Sequence of chain A:
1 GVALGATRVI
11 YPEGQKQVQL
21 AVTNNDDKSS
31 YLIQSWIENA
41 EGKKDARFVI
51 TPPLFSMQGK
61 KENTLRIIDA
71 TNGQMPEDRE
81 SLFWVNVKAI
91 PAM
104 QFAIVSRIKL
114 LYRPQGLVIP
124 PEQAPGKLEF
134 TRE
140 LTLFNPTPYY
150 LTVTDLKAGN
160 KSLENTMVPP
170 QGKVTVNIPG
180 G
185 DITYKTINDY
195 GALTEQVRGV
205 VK

Sequence of chain B:
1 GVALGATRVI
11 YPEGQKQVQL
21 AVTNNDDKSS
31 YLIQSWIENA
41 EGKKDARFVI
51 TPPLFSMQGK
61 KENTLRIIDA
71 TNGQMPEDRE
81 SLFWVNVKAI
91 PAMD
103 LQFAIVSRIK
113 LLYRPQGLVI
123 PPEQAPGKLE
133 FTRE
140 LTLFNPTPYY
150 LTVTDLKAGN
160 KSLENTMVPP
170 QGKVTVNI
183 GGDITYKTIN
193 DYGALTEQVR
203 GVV

Contacts between the two chains:
Residue L197 in chain B contacts residue E125 in chain A (closest heavy-atom distance 4.0 Å).
Residue A3 in chain B interacts with residue I191 in chain A (closest heavy-atom distance 4.0 Å).
Residue A106 in chain B contacts residue L4 in chain A (closest heavy-atom distance 3.0 Å).
Residue F105 in chain B contacts residue K88 in chain A (closest heavy-atom distance 4.3 Å).
Residue F105 in chain B interacts with residue A3 in chain A (closest heavy-atom distance 4.0 Å).
Residue V108 in chain B contacts residue A6 in chain A (closest heavy-atom distance 4.6 Å).
Residue V108 in chain B contacts residue L4 in chain A (closest heavy-atom distance 3.0 Å).
Residue L103 in chain B contacts residue V108 in chain A (closest heavy-atom distance 2.8 Å).
Residue D26 in chain B interacts with residue N164 in chain A (closest heavy-atom distance 4.3 Å).
Residue K60 in chain B is in contact with residue S161 in chain A (closest heavy-atom distance 4.2 Å).
Residue A3 in chain B is in contact with residue G195 in chain A (closest heavy-atom distance 3.8 Å).
Residue Q104 in chain B contacts residue S109 in chain A (closest heavy-atom distance 4.1 Å).
Residue I107 in chain B interacts with residue A6 in chain A (closest heavy-atom distance 3.8 Å).
Residue S161 in chain B interacts with residue G14 in chain A (closest heavy-atom distance 3.6 Å).
Residue F105 in chain B interacts with residue V108 in chain A (closest heavy-atom distance 4.1 Å).
Residue A106 in chain B interacts with residue V2 in chain A (closest heavy-atom distance 3.4 Å).
Residue L162 in chain B is in contact with residue Q15 in chain A (closest heavy-atom distance 3.0 Å).
Residue I191 in chain B interacts with residue Y194 in chain A (closest heavy-atom distance 4.0 Å).
Residue S161 in chain B is in contact with residue E13 in chain A (closest heavy-atom distance 4.6 Å).
Residue F105 in chain B contacts residue A89 in chain A (closest heavy-atom distance 3.7 Å).
Residue K156 in chain B contacts residue Q118 in chain A (closest heavy-atom distance 3.3 Å).
Residue L103 in chain B interacts with residue I107 in chain A (closest heavy-atom distance 3.4 Å).
Residue L4 in chain B interacts with residue G195 in chain A (closest heavy-atom distance 4.4 Å).
Residue G5 in chain B is in contact with residue L197 in chain A (closest heavy-atom distance 4.1 Å).
Residue T23 in chain B contacts residue L197 in chain A (closest heavy-atom distance 3.5 Å).
Residue Q104 in chain B contacts residue V108 in chain A (closest heavy-atom distance 3.5 Å).
Residue E62 in chain B interacts with residue K189 in chain A (closest heavy-atom distance 4.2 Å).
Residue G195 in chain B interacts with residue Y194 in chain A (closest heavy-atom distance 4.6 Å).
Residue V108 in chain B is in contact with residue T23 in chain A (closest heavy-atom distance 4.6 Å).
Residue S161 in chain B interacts with residue Q118 in chain A (closest heavy-atom distance 4.4 Å).
Residue A106 in chain B is in contact with residue A3 in chain A (closest heavy-atom distance 3.1 Å).
Residue N25 in chain B contacts residue I191 in chain A (closest heavy-atom distance 3.6 Å).
Residue F105 in chain B interacts with residue I107 in chain A (closest heavy-atom distance 3.4 Å).
Residue A3 in chain B interacts with residue L197 in chain A (closest heavy-atom distance 4.0 Å).
Residue T7 in chain B interacts with residue Y194 in chain A (closest heavy-atom distance 3.5 Å).
Residue K88 in chain B is in contact with residue G1 in chain A (closest heavy-atom distance 4.1 Å).
Residue N25 in chain B contacts residue L197 in chain A (closest heavy-atom distance 4.0 Å).
Residue I107 in chain B contacts residue A3 in chain A (closest heavy-atom distance 4.6 Å).
Residue N25 in chain B contacts residue N164 in chain A (closest heavy-atom distance 2.9 Å).
Residue L4 in chain B interacts with residue A196 in chain A (closest heavy-atom distance 3.3 Å).
Residue F105 in chain B contacts residue V87 in chain A (closest heavy-atom distance 3.5 Å).
Residue K88 in chain B contacts residue N25 in chain A (closest heavy-atom distance 4.0 Å).
Residue L4 in chain B contacts residue L197 in chain A (closest heavy-atom distance 2.9 Å).
Residue F105 in chain B interacts with residue V2 in chain A (closest heavy-atom distance 3.7 Å).
Residue A6 in chain B interacts with residue A196 in chain A (closest heavy-atom distance 4.1 Å).
Residue F105 in chain B is in contact with residue V22 in chain A (closest heavy-atom distance 4.4 Å).
Residue N25 in chain B is in contact with residue T153 in chain A (closest heavy-atom distance 3.4 Å).
Residue V108 in chain B is in contact with residue G5 in chain A (closest heavy-atom distance 3.5 Å).
Residue S161 in chain B is in contact with residue Q15 in chain A (closest heavy-atom distance 3.8 Å).
Residue K88 in chain B contacts residue A3 in chain A (closest heavy-atom distance 4.1 Å).
Residue F105 in chain B is in contact with residue S109 in chain A (closest heavy-atom distance 3.1 Å).
Residue E163 in chain B is in contact with residue Q15 in chain A (closest heavy-atom distance 3.8 Å).
Residue K60 in chain B is in contact with residue L162 in chain A (closest heavy-atom distance 3.9 Å).
Residue L103 in chain B interacts with residue A106 in chain A (closest heavy-atom distance 3.9 Å).
Residue V108 in chain B contacts residue A3 in chain A (closest heavy-atom distance 3.6 Å).
Residue I107 in chain B interacts with residue L4 in chain A (closest heavy-atom distance 3.5 Å).
Residue Q104 in chain B contacts residue I107 in chain A (closest heavy-atom distance 3.5 Å).
Residue F105 in chain B is in contact with residue L4 in chain A (closest heavy-atom distance 3.6 Å).
Residue I107 in chain B interacts with residue T7 in chain A (closest heavy-atom distance 4.0 Å).
Residue T7 in chain B contacts residue A196 in chain A (closest heavy-atom distance 4.0 Å).

The following describes two proteins that form a bound complex.